Sequence of chain A:
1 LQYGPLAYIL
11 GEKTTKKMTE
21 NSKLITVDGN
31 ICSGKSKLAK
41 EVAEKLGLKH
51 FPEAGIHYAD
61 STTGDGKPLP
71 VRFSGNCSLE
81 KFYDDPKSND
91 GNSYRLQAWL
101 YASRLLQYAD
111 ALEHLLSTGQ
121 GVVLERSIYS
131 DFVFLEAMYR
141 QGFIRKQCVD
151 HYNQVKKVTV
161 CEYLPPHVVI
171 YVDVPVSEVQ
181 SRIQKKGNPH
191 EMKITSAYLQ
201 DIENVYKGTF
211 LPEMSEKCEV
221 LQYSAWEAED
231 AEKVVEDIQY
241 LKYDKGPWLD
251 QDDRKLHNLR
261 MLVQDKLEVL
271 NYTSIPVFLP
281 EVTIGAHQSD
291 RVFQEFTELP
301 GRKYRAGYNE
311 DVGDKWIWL

Residue-level contacts at the interface:
Residue G64 in chain A interacts with residue F2 in chain B (closest heavy-atom distance 3.6 Å).
Residue W316 in chain A is in contact with residue G10 in chain B (closest heavy-atom distance 4.5 Å).
Residue V312 in chain A is in contact with residue F2 in chain B (closest heavy-atom distance 4.7 Å).
Residue G307 in chain A contacts residue G10 in chain B (closest heavy-atom distance 4.3 Å).
Residue G307 in chain A interacts with residue H9 in chain B (closest heavy-atom distance 4.2 Å).
Residue G64 in chain A interacts with residue Y3 in chain B (closest heavy-atom distance 4.2 Å).
Residue W316 in chain A interacts with residue P12 in chain B (closest heavy-atom distance 4.4 Å).
Residue G64 in chain A is in contact with residue I4 in chain B (closest heavy-atom distance 3.3 Å).
Residue D65 in chain A contacts residue F2 in chain B (closest heavy-atom distance 3.9 Å).

Sequence of chain B:
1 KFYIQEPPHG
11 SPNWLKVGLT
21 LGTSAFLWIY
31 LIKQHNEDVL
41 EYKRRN

The following describes two proteins that form a bound complex.